Sequence of the first protein:
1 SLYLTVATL

Sequence of the second protein:
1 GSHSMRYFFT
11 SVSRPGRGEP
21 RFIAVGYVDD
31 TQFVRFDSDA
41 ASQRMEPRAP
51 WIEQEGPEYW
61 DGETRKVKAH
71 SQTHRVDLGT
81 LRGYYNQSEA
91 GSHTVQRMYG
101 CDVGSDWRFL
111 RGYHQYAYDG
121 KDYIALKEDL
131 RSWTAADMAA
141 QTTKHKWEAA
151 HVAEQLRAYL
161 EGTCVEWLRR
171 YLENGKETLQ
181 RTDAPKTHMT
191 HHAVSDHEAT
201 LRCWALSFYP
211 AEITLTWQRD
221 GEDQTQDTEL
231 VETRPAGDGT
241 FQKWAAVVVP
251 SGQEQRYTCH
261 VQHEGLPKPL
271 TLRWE

Interface contacts:
Residue H70 in the second protein is in contact with residue L4 in the first protein (closest heavy-atom distance 4.3 Å).
Residue E63 in the second protein interacts with residue S1 in the first protein (closest heavy-atom distance 3.4 Å).
Residue V67 in the second protein is in contact with residue L2 in the first protein (closest heavy-atom distance 3.5 Å).
Residue L81 in the second protein contacts residue L9 in the first protein (closest heavy-atom distance 3.4 Å).
Residue Y116 in the second protein is in contact with residue L9 in the first protein (closest heavy-atom distance 3.2 Å).
Residue K146 in the second protein interacts with residue L9 in the first protein (closest heavy-atom distance 2.7 Å).
Residue T73 in the second protein interacts with residue T8 in the first protein (closest heavy-atom distance 3.7 Å).
Residue W167 in the second protein interacts with residue S1 in the first protein (closest heavy-atom distance 3.4 Å).
Residue M45 in the second protein contacts residue L2 in the first protein (closest heavy-atom distance 3.4 Å).
Residue I124 in the second protein contacts residue L9 in the first protein (closest heavy-atom distance 4.6 Å).
Residue H70 in the second protein is in contact with residue V6 in the first protein (closest heavy-atom distance 3.5 Å).
Residue K66 in the second protein contacts residue Y3 in the first protein (closest heavy-atom distance 3.7 Å).
Residue K66 in the second protein contacts residue L2 in the first protein (closest heavy-atom distance 2.7 Å).
Residue K66 in the second protein is in contact with residue S1 in the first protein (closest heavy-atom distance 3.2 Å).
Residue K66 in the second protein contacts residue L4 in the first protein (closest heavy-atom distance 3.7 Å).
Residue H70 in the second protein is in contact with residue L2 in the first protein (closest heavy-atom distance 4.4 Å).
Residue T73 in the second protein is in contact with residue V6 in the first protein (closest heavy-atom distance 3.6 Å).
Residue D77 in the second protein contacts residue L9 in the first protein (closest heavy-atom distance 2.9 Å).
Residue T163 in the second protein contacts residue S1 in the first protein (closest heavy-atom distance 4.7 Å).
Residue Y99 in the second protein is in contact with residue Y3 in the first protein (closest heavy-atom distance 2.9 Å).
Residue F33 in the second protein contacts residue S1 in the first protein (closest heavy-atom distance 4.9 Å).
Residue Y159 in the second protein is in contact with residue L2 in the first protein (closest heavy-atom distance 4.0 Å).
Residue Q155 in the second protein contacts residue Y3 in the first protein (closest heavy-atom distance 3.0 Å).
Residue W147 in the second protein interacts with residue A7 in the first protein (closest heavy-atom distance 3.7 Å).
Residue R65 in the second protein contacts residue L4 in the first protein (closest heavy-atom distance 3.8 Å).
Residue M5 in the second protein interacts with residue S1 in the first protein (closest heavy-atom distance 3.7 Å).
Residue Y159 in the second protein contacts residue Y3 in the first protein (closest heavy-atom distance 3.5 Å).
Residue D77 in the second protein is in contact with residue A7 in the first protein (closest heavy-atom distance 4.9 Å).
Residue D77 in the second protein interacts with residue T8 in the first protein (closest heavy-atom distance 3.6 Å).
Residue K146 in the second protein interacts with residue T8 in the first protein (closest heavy-atom distance 3.8 Å).
Residue Y7 in the second protein is in contact with residue S1 in the first protein (closest heavy-atom distance 2.8 Å).
Residue R97 in the second protein interacts with residue A7 in the first protein (closest heavy-atom distance 4.4 Å).
Residue F9 in the second protein contacts residue L2 in the first protein (closest heavy-atom distance 3.5 Å).
Residue H70 in the second protein is in contact with residue Y3 in the first protein (closest heavy-atom distance 3.3 Å).
Residue Y171 in the second protein interacts with residue S1 in the first protein (closest heavy-atom distance 2.8 Å).
Residue L156 in the second protein contacts residue Y3 in the first protein (closest heavy-atom distance 3.5 Å).
Residue E63 in the second protein interacts with residue L2 in the first protein (closest heavy-atom distance 3.0 Å).
Residue V152 in the second protein is in contact with residue A7 in the first protein (closest heavy-atom distance 3.7 Å).
Residue T143 in the second protein contacts residue L9 in the first protein (closest heavy-atom distance 2.9 Å).
Residue Y59 in the second protein contacts residue S1 in the first protein (closest heavy-atom distance 4.5 Å).
Residue T80 in the second protein contacts residue L9 in the first protein (closest heavy-atom distance 3.9 Å).
Residue Y7 in the second protein is in contact with residue L2 in the first protein (closest heavy-atom distance 3.3 Å).
Residue T73 in the second protein contacts residue A7 in the first protein (closest heavy-atom distance 3.9 Å).
Residue W147 in the second protein contacts residue L9 in the first protein (closest heavy-atom distance 3.5 Å).
Residue Y123 in the second protein is in contact with residue L9 in the first protein (closest heavy-atom distance 3.9 Å).
Residue T143 in the second protein interacts with residue T8 in the first protein (closest heavy-atom distance 4.9 Å).
Residue W147 in the second protein interacts with residue T8 in the first protein (closest heavy-atom distance 2.7 Å).
Residue Q155 in the second protein interacts with residue T5 in the first protein (closest heavy-atom distance 4.6 Å).
Residue Y99 in the second protein interacts with residue L2 in the first protein (closest heavy-atom distance 3.5 Å).
Residue R97 in the second protein interacts with residue V6 in the first protein (closest heavy-atom distance 3.8 Å).
Residue V76 in the second protein is in contact with residue T8 in the first protein (closest heavy-atom distance 4.4 Å).
Residue Y159 in the second protein interacts with residue S1 in the first protein (closest heavy-atom distance 2.6 Å).
Residue A69 in the second protein is in contact with residue V6 in the first protein (closest heavy-atom distance 4.5 Å).
Residue Y84 in the second protein is in contact with residue L9 in the first protein (closest heavy-atom distance 3.1 Å).

This data describes a binding interaction between two proteins.